Sequence of chain A:
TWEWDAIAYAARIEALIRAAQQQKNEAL

Contacts between the two chains:
Residue Q180 in chain B contacts residue A15 in chain A (closest heavy-atom distance 4.1 Å).
Residue L173 in chain B interacts with residue Q26 in chain A (closest heavy-atom distance 3.7 Å).
Residue I3 in chain B contacts residue N32 in chain A (closest heavy-atom distance 4.1 Å).
Residue S163 in chain B contacts residue L36 in chain A (closest heavy-atom distance 3.9 Å).
Residue Q6 in chain B interacts with residue Q29 in chain A (closest heavy-atom distance 2.8 Å).
Residue L23 in chain B is in contact with residue Y14 in chain A (closest heavy-atom distance 3.9 Å).
Residue Q17 in chain B contacts residue I18 in chain A (closest heavy-atom distance 3.7 Å).
Residue A13 in chain B contacts residue L21 in chain A (closest heavy-atom distance 3.6 Å).
Residue L198 in chain B is in contact with residue W4 in chain A (closest heavy-atom distance 3.7 Å).
Residue A13 in chain B contacts residue I18 in chain A (closest heavy-atom distance 4.2 Å).
Residue L23 in chain B contacts residue A10 in chain A (closest heavy-atom distance 3.6 Å).
Residue V187 in chain B interacts with residue I11 in chain A (closest heavy-atom distance 4.1 Å).
Residue V166 in chain B interacts with residue Q29 in chain A (closest heavy-atom distance 3.1 Å).
Residue L20 in chain B is in contact with residue Y14 in chain A (closest heavy-atom distance 3.7 Å).
Residue Q6 in chain B contacts residue Q28 in chain A (closest heavy-atom distance 3.3 Å).
Residue G27 in chain B contacts residue W4 in chain A (closest heavy-atom distance 3.7 Å).
Residue V166 in chain B is in contact with residue L36 in chain A (closest heavy-atom distance 3.7 Å).
Residue H19 in chain B is in contact with residue Y14 in chain A (closest heavy-atom distance 3.5 Å).
Residue Q180 in chain B is in contact with residue I22 in chain A (closest heavy-atom distance 4.2 Å).
Residue Q194 in chain B interacts with residue W4 in chain A (closest heavy-atom distance 3.8 Å).
Residue K191 in chain B is in contact with residue W7 in chain A (closest heavy-atom distance 3.9 Å).
Residue L23 in chain B contacts residue W7 in chain A (closest heavy-atom distance 2.8 Å).
Residue Q180 in chain B contacts residue I18 in chain A (closest heavy-atom distance 3.6 Å).
Residue I190 in chain B is in contact with residue W4 in chain A (closest heavy-atom distance 3.9 Å).
Residue W26 in chain B contacts residue T3 in chain A (closest heavy-atom distance 4.0 Å).
Residue V187 in chain B interacts with residue W7 in chain A (closest heavy-atom distance 4.2 Å).
Residue G2 in chain B interacts with residue Q28 in chain A (closest heavy-atom distance 4.2 Å).
Residue E177 in chain B contacts residue Q26 in chain A (closest heavy-atom distance 2.5 Å).
Residue Q6 in chain B interacts with residue N32 in chain A (closest heavy-atom distance 2.9 Å).
Residue V166 in chain B interacts with residue N32 in chain A (closest heavy-atom distance 3.7 Å).
Residue A16 in chain B interacts with residue R17 in chain A (closest heavy-atom distance 4.1 Å).
Residue L20 in chain B is in contact with residue I11 in chain A (closest heavy-atom distance 3.5 Å).
Residue L173 in chain B is in contact with residue I22 in chain A (closest heavy-atom distance 4.2 Å).
Residue L173 in chain B interacts with residue Q29 in chain A (closest heavy-atom distance 4.2 Å).
Residue Q6 in chain B contacts residue A25 in chain A (closest heavy-atom distance 3.0 Å).
Residue W26 in chain B interacts with residue W4 in chain A (closest heavy-atom distance 3.9 Å).
Residue L173 in chain B interacts with residue A25 in chain A (closest heavy-atom distance 3.8 Å).
Residue Q184 in chain B contacts residue A15 in chain A (closest heavy-atom distance 3.7 Å).
Residue S1 in chain B interacts with residue Q28 in chain A (closest heavy-atom distance 3.3 Å).
Residue L10 in chain B is in contact with residue A25 in chain A (closest heavy-atom distance 4.0 Å).
Residue A16 in chain B is in contact with residue I18 in chain A (closest heavy-atom distance 3.5 Å).
Residue L20 in chain B interacts with residue I18 in chain A (closest heavy-atom distance 3.6 Å).
Residue N9 in chain B contacts residue A24 in chain A (closest heavy-atom distance 4.2 Å).
Residue R12 in chain B contacts residue L21 in chain A (closest heavy-atom distance 3.7 Å).
Residue Q5 in chain B is in contact with residue Q28 in chain A (closest heavy-atom distance 3.6 Å).
Residue G27 in chain B is in contact with residue W7 in chain A (closest heavy-atom distance 4.1 Å).
Residue S1 in chain B is in contact with residue K31 in chain A (closest heavy-atom distance 3.5 Å).
Residue Q30 in chain B contacts residue W4 in chain A (closest heavy-atom distance 3.8 Å).
Residue E177 in chain B is in contact with residue I22 in chain A (closest heavy-atom distance 3.8 Å).
Residue Q184 in chain B contacts residue E19 in chain A (closest heavy-atom distance 4.2 Å).
Residue W26 in chain B contacts residue W7 in chain A (closest heavy-atom distance 3.2 Å).
Residue I190 in chain B contacts residue W7 in chain A (closest heavy-atom distance 3.7 Å).
Residue N9 in chain B interacts with residue L21 in chain A (closest heavy-atom distance 3.7 Å).
Residue A16 in chain B interacts with residue Y14 in chain A (closest heavy-atom distance 4.0 Å).
Residue K191 in chain B is in contact with residue D8 in chain A (closest heavy-atom distance 3.0 Å).
Residue N170 in chain B interacts with residue Q29 in chain A (closest heavy-atom distance 3.6 Å).
Residue Q169 in chain B contacts residue Q29 in chain A (closest heavy-atom distance 3.5 Å).
Residue N9 in chain B contacts residue Q28 in chain A (closest heavy-atom distance 2.7 Å).
Residue L20 in chain B is in contact with residue A15 in chain A (closest heavy-atom distance 4.2 Å).
Residue L23 in chain B contacts residue I11 in chain A (closest heavy-atom distance 3.9 Å).

Sequence of chain B:
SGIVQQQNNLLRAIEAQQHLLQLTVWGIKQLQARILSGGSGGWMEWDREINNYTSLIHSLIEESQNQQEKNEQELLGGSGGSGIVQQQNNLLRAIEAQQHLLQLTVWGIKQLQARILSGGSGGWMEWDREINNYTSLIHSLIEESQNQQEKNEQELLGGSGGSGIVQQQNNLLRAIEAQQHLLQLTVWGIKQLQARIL

These two protein chains interact to form a complex.